These two protein chains interact to form a complex.

Sequence of chain B:
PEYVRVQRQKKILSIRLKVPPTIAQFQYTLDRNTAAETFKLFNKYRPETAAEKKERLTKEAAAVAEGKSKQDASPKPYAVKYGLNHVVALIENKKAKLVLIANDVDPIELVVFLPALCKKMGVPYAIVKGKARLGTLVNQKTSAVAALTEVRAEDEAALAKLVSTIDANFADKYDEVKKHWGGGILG

Sequence of chain A:
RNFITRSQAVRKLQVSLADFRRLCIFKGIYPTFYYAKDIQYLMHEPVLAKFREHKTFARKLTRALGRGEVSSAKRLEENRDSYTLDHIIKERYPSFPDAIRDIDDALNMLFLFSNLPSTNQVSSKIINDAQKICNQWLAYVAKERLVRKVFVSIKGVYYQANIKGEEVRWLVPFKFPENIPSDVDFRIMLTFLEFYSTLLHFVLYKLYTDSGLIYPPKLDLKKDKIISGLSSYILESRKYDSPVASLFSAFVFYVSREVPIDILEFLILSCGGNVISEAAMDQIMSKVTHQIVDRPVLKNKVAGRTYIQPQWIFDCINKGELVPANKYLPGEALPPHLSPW

Contacts between the two chains:
Residue R96 in chain A is in contact with residue T188 in chain B (closest heavy-atom distance 4.0 Å).